Contacts between the two chains:
Residue N2 in chain A contacts residue N43 in chain B (closest heavy-atom distance 4.2 Å).
Residue M1 in chain A is in contact with residue N45 in chain B (closest heavy-atom distance 3.7 Å).
Residue F3 in chain A interacts with residue N43 in chain B (closest heavy-atom distance 4.8 Å).
Residue G4 in chain A contacts residue N43 in chain B (closest heavy-atom distance 4.6 Å).
Residue M49 in chain A is in contact with residue N48 in chain B (closest heavy-atom distance 4.7 Å).
Residue N2 in chain A contacts residue Q44 in chain B (closest heavy-atom distance 2.8 Å).
Residue M49 in chain A is in contact with residue Q46 in chain B (closest heavy-atom distance 5.0 Å).
Residue M49 in chain A is in contact with residue G47 in chain B (closest heavy-atom distance 4.1 Å).
Residue N2 in chain A interacts with residue N45 in chain B (closest heavy-atom distance 4.1 Å).

Sequence of chain A:
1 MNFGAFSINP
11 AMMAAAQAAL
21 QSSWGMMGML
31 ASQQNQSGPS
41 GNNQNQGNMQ

Sequence of chain B:
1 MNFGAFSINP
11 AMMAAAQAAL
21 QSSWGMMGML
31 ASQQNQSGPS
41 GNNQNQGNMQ

These two protein chains interact to form a complex.